The following describes two proteins that form a bound complex.

Sequence of chain A:
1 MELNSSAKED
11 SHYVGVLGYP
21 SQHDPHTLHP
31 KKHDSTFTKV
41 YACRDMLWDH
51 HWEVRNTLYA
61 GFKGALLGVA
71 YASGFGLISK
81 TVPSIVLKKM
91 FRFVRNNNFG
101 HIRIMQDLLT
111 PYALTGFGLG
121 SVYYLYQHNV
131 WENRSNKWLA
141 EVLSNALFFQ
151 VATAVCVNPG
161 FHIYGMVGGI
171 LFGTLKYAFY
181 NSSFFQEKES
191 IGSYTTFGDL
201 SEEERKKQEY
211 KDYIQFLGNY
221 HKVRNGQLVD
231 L

Residue-level contacts at the interface:
Residue S190 in chain A contacts residue L78 in chain B (closest heavy-atom distance 4.9 Å).
Residue E189 in chain A interacts with residue K79 in chain B (closest heavy-atom distance 4.8 Å).
Residue S190 in chain A interacts with residue S77 in chain B (closest heavy-atom distance 4.7 Å).
Residue S190 in chain A interacts with residue K79 in chain B (closest heavy-atom distance 4.7 Å).
Residue K188 in chain A interacts with residue K79 in chain B (closest heavy-atom distance 4.4 Å).
Residue Y194 in chain A is in contact with residue A87 in chain B (closest heavy-atom distance 3.5 Å).

Sequence of chain B:
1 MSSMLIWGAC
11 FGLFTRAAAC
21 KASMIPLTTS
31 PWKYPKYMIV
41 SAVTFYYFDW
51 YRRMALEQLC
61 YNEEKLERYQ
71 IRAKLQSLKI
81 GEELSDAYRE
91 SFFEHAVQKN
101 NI